The following describes two proteins that form a bound complex.

Sequence of the second protein:
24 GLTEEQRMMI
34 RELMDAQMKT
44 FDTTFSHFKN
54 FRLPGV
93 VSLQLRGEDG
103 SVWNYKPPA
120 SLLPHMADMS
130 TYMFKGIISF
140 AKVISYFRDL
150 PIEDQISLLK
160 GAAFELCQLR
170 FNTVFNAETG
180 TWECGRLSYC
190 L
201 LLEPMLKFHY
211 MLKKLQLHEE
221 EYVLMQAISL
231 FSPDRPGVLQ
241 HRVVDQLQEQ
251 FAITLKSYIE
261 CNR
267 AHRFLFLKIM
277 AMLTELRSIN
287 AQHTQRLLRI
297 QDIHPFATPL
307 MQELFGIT

Interface contacts:
Residue I137 in the second protein is in contact with residue L19 in the first protein (closest heavy-atom distance 4.0 Å).
Residue I151 in the second protein contacts residue Q20 in the first protein (closest heavy-atom distance 3.2 Å).
Residue I155 in the second protein is in contact with residue H16 in the first protein (closest heavy-atom distance 4.4 Å).
Residue K159 in the second protein contacts residue H12 in the first protein (closest heavy-atom distance 3.3 Å).
Residue L306 in the second protein interacts with residue L15 in the first protein (closest heavy-atom distance 4.4 Å).
Residue F133 in the second protein contacts residue L15 in the first protein (closest heavy-atom distance 4.4 Å).
Residue K141 in the second protein is in contact with residue L19 in the first protein (closest heavy-atom distance 3.6 Å).
Residue L158 in the second protein interacts with residue L15 in the first protein (closest heavy-atom distance 4.4 Å).
Residue I137 in the second protein is in contact with residue L15 in the first protein (closest heavy-atom distance 3.9 Å).
Residue L310 in the second protein interacts with residue L15 in the first protein (closest heavy-atom distance 3.8 Å).
Residue L306 in the second protein is in contact with residue L18 in the first protein (closest heavy-atom distance 4.0 Å).
Residue F146 in the second protein is in contact with residue L19 in the first protein (closest heavy-atom distance 4.3 Å).
Residue I155 in the second protein contacts residue L8 in the first protein (closest heavy-atom distance 4.4 Å).
Residue E309 in the second protein interacts with residue I14 in the first protein (closest heavy-atom distance 2.6 Å).
Residue I151 in the second protein interacts with residue L19 in the first protein (closest heavy-atom distance 4.7 Å).
Residue I155 in the second protein contacts residue L19 in the first protein (closest heavy-atom distance 3.6 Å).
Residue E309 in the second protein interacts with residue L15 in the first protein (closest heavy-atom distance 3.1 Å).
Residue E309 in the second protein is in contact with residue K13 in the first protein (closest heavy-atom distance 3.4 Å).
Residue I137 in the second protein contacts residue L18 in the first protein (closest heavy-atom distance 3.7 Å).
Residue E152 in the second protein contacts residue L8 in the first protein (closest heavy-atom distance 3.5 Å).
Residue L306 in the second protein interacts with residue I14 in the first protein (closest heavy-atom distance 4.0 Å).
Residue I155 in the second protein is in contact with residue H12 in the first protein (closest heavy-atom distance 3.9 Å).
Residue I155 in the second protein interacts with residue T9 in the first protein (closest heavy-atom distance 4.1 Å).
Residue K141 in the second protein contacts residue L18 in the first protein (closest heavy-atom distance 3.3 Å).
Residue E309 in the second protein is in contact with residue R11 in the first protein (closest heavy-atom distance 3.9 Å).
Residue P305 in the second protein is in contact with residue I14 in the first protein (closest heavy-atom distance 3.5 Å).
Residue L158 in the second protein is in contact with residue L19 in the first protein (closest heavy-atom distance 3.7 Å).
Residue I151 in the second protein is in contact with residue H16 in the first protein (closest heavy-atom distance 4.0 Å).
Residue Q154 in the second protein interacts with residue L19 in the first protein (closest heavy-atom distance 3.9 Å).
Residue S156 in the second protein interacts with residue L8 in the first protein (closest heavy-atom distance 3.2 Å).
Residue K134 in the second protein interacts with residue L18 in the first protein (closest heavy-atom distance 4.3 Å).
Residue E309 in the second protein interacts with residue H12 in the first protein (closest heavy-atom distance 3.1 Å).
Residue G237 in the second protein interacts with residue L8 in the first protein (closest heavy-atom distance 4.6 Å).
Residue I155 in the second protein contacts residue L15 in the first protein (closest heavy-atom distance 4.2 Å).
Residue K141 in the second protein interacts with residue E21 in the first protein (closest heavy-atom distance 3.2 Å).
Residue I151 in the second protein contacts residue T9 in the first protein (closest heavy-atom distance 3.8 Å).

Sequence of the first protein:
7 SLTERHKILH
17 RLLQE